Sequence of protein 2:
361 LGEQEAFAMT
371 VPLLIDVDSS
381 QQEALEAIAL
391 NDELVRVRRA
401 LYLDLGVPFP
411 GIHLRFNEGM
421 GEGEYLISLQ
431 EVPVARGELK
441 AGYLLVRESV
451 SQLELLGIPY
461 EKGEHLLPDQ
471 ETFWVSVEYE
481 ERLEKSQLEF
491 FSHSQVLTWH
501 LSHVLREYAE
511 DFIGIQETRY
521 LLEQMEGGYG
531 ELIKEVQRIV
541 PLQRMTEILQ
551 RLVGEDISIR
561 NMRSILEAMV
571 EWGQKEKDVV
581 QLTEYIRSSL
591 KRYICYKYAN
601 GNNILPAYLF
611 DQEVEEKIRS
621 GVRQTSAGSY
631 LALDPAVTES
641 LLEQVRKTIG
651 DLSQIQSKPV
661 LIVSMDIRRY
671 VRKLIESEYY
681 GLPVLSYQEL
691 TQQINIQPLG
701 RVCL

Sequence of protein 1:
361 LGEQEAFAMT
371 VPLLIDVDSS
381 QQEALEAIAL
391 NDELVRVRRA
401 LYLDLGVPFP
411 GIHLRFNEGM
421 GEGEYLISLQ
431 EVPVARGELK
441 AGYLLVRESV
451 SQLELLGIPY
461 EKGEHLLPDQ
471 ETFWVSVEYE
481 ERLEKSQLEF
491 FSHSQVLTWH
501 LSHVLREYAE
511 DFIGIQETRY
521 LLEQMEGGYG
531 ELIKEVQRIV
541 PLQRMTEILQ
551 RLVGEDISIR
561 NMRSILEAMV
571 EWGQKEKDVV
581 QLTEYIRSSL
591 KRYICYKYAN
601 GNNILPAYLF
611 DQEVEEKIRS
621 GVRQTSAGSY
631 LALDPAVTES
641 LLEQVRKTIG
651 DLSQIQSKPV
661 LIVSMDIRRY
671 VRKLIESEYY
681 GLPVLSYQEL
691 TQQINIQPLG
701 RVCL

This data describes a binding interaction between two proteins.

Contacts between the two chains:
Residue Q364 in protein 1 is in contact with residue E517 in protein 2 (closest heavy-atom distance 3.2 Å).
Residue V432 in protein 1 contacts residue Y596 in protein 2 (closest heavy-atom distance 3.7 Å).
Residue Q543 in protein 1 is in contact with residue Q574 in protein 2 (closest heavy-atom distance 3.2 Å).
Residue M369 in protein 1 interacts with residue M525 in protein 2 (closest heavy-atom distance 4.1 Å).
Residue A366 in protein 1 is in contact with residue Y520 in protein 2 (closest heavy-atom distance 3.9 Å).
Residue R519 in protein 1 interacts with residue E531 in protein 2 (closest heavy-atom distance 3.3 Å).
Residue Q430 in protein 1 is in contact with residue R592 in protein 2 (closest heavy-atom distance 3.6 Å).
Residue F367 in protein 1 is in contact with residue L521 in protein 2 (closest heavy-atom distance 3.4 Å).
Residue A627 in protein 1 is in contact with residue K575 in protein 2 (closest heavy-atom distance 3.6 Å).
Residue Q516 in protein 1 interacts with residue G528 in protein 2 (closest heavy-atom distance 4.0 Å).
Residue D511 in protein 1 interacts with residue R563 in protein 2 (closest heavy-atom distance 3.7 Å).
Residue G514 in protein 1 is in contact with residue E567 in protein 2 (closest heavy-atom distance 3.3 Å).
Residue A368 in protein 1 contacts residue R560 in protein 2 (closest heavy-atom distance 2.5 Å).
Residue E365 in protein 1 is in contact with residue R398 in protein 2 (closest heavy-atom distance 2.9 Å).
Residue Q430 in protein 1 contacts residue N561 in protein 2 (closest heavy-atom distance 2.9 Å).
Residue F367 in protein 1 interacts with residue Y520 in protein 2 (closest heavy-atom distance 3.3 Å).
Residue Q516 in protein 1 interacts with residue E531 in protein 2 (closest heavy-atom distance 2.7 Å).
Residue D511 in protein 1 interacts with residue E567 in protein 2 (closest heavy-atom distance 4.1 Å).
Residue D511 in protein 1 is in contact with residue R592 in protein 2 (closest heavy-atom distance 3.2 Å).
Residue P433 in protein 1 is in contact with residue Y596 in protein 2 (closest heavy-atom distance 3.9 Å).
Residue F367 in protein 1 is in contact with residue Q524 in protein 2 (closest heavy-atom distance 3.3 Å).
Residue E365 in protein 1 is in contact with residue F409 in protein 2 (closest heavy-atom distance 3.4 Å).
Residue E523 in protein 1 is in contact with residue E531 in protein 2 (closest heavy-atom distance 3.0 Å).
Residue M369 in protein 1 is in contact with residue R560 in protein 2 (closest heavy-atom distance 3.5 Å).
Residue T370 in protein 1 contacts residue R560 in protein 2 (closest heavy-atom distance 3.7 Å).
Residue Q430 in protein 1 is in contact with residue S564 in protein 2 (closest heavy-atom distance 3.9 Å).
Residue F512 in protein 1 contacts residue R563 in protein 2 (closest heavy-atom distance 3.9 Å).
Residue F367 in protein 1 contacts residue Y402 in protein 2 (closest heavy-atom distance 3.2 Å).
Residue E431 in protein 1 interacts with residue R560 in protein 2 (closest heavy-atom distance 2.8 Å).
Residue E363 in protein 1 interacts with residue R398 in protein 2 (closest heavy-atom distance 2.6 Å).
Residue I515 in protein 1 interacts with residue V570 in protein 2 (closest heavy-atom distance 3.5 Å).
Residue L361 in protein 1 interacts with residue R398 in protein 2 (closest heavy-atom distance 2.5 Å).
Residue E547 in protein 1 is in contact with residue K575 in protein 2 (closest heavy-atom distance 3.7 Å).
Residue L361 in protein 1 contacts residue L394 in protein 2 (closest heavy-atom distance 3.6 Å).
Residue A368 in protein 1 interacts with residue Y402 in protein 2 (closest heavy-atom distance 3.1 Å).
Residue A368 in protein 1 is in contact with residue R399 in protein 2 (closest heavy-atom distance 3.4 Å).
Residue Q364 in protein 1 contacts residue Y520 in protein 2 (closest heavy-atom distance 3.9 Å).
Residue Q364 in protein 1 is in contact with residue P408 in protein 2 (closest heavy-atom distance 3.1 Å).
Residue E365 in protein 1 interacts with residue P408 in protein 2 (closest heavy-atom distance 3.7 Å).
Residue V432 in protein 1 contacts residue R592 in protein 2 (closest heavy-atom distance 3.1 Å).
Residue I515 in protein 1 interacts with residue L532 in protein 2 (closest heavy-atom distance 4.0 Å).
Residue Q364 in protein 1 contacts residue P410 in protein 2 (closest heavy-atom distance 3.7 Å).
Residue Q543 in protein 1 interacts with residue V570 in protein 2 (closest heavy-atom distance 3.5 Å).
Residue Q364 in protein 1 contacts residue R398 in protein 2 (closest heavy-atom distance 3.5 Å).
Residue E676 in protein 1 is in contact with residue Q692 in protein 2 (closest heavy-atom distance 3.8 Å).
Residue S677 in protein 1 interacts with residue Q692 in protein 2 (closest heavy-atom distance 3.6 Å).
Residue E365 in protein 1 interacts with residue R399 in protein 2 (closest heavy-atom distance 3.7 Å).
Residue Q516 in protein 1 contacts residue L532 in protein 2 (closest heavy-atom distance 3.2 Å).
Residue L361 in protein 1 interacts with residue I412 in protein 2 (closest heavy-atom distance 3.2 Å).
Residue Q364 in protein 1 interacts with residue F409 in protein 2 (closest heavy-atom distance 2.6 Å).
Residue G362 in protein 1 is in contact with residue G411 in protein 2 (closest heavy-atom distance 3.9 Å).
Residue I513 in protein 1 is in contact with residue R563 in protein 2 (closest heavy-atom distance 4.0 Å).
Residue G514 in protein 1 contacts residue R563 in protein 2 (closest heavy-atom distance 3.1 Å).
Residue Q516 in protein 1 is in contact with residue G530 in protein 2 (closest heavy-atom distance 3.2 Å).
Residue L361 in protein 1 contacts residue N391 in protein 2 (closest heavy-atom distance 3.7 Å).
Residue M369 in protein 1 contacts residue Y529 in protein 2 (closest heavy-atom distance 3.4 Å).
Residue E547 in protein 1 is in contact with residue E571 in protein 2 (closest heavy-atom distance 3.4 Å).
Residue E517 in protein 1 contacts residue R563 in protein 2 (closest heavy-atom distance 3.7 Å).
Residue E365 in protein 1 is in contact with residue Y402 in protein 2 (closest heavy-atom distance 3.2 Å).
Residue Q516 in protein 1 contacts residue Y529 in protein 2 (closest heavy-atom distance 3.5 Å).